The following describes two proteins that form a bound complex.

Sequence of the first protein:
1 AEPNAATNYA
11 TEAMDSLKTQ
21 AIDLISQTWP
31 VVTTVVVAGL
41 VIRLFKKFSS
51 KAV

Sequence of the second protein:
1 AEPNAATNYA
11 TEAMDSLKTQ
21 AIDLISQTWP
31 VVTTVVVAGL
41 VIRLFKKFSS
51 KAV

Contacts between the two chains:
Residue W29 in the first protein interacts with residue V37 in the second protein (closest heavy-atom distance 3.8 Å).
Residue I25 in the first protein contacts residue V37 in the second protein (closest heavy-atom distance 4.9 Å).
Residue M14 in the first protein is in contact with residue L24 in the second protein (closest heavy-atom distance 3.8 Å).
Residue P3 in the first protein is in contact with residue S16 in the second protein (closest heavy-atom distance 3.5 Å).
Residue V32 in the first protein contacts residue K46 in the second protein (closest heavy-atom distance 4.8 Å).
Residue T33 in the first protein interacts with residue F45 in the second protein (closest heavy-atom distance 3.5 Å).
Residue P3 in the first protein is in contact with residue A13 in the second protein (closest heavy-atom distance 4.6 Å).
Residue I25 in the first protein contacts residue V35 in the second protein (closest heavy-atom distance 4.8 Å).
Residue L40 in the first protein interacts with residue F48 in the second protein (closest heavy-atom distance 4.7 Å).
Residue G39 in the first protein is in contact with residue A52 in the second protein (closest heavy-atom distance 5.0 Å).
Residue V32 in the first protein contacts residue I42 in the second protein (closest heavy-atom distance 3.5 Å).
Residue T7 in the first protein interacts with residue Q27 in the second protein (closest heavy-atom distance 5.0 Å).
Residue K47 in the first protein interacts with residue V53 in the second protein (closest heavy-atom distance 4.3 Å).
Residue A10 in the first protein contacts residue L24 in the second protein (closest heavy-atom distance 3.8 Å).
Residue M14 in the first protein interacts with residue V31 in the second protein (closest heavy-atom distance 4.7 Å).
Residue W29 in the first protein is in contact with residue A38 in the second protein (closest heavy-atom distance 3.7 Å).
Residue M14 in the first protein contacts residue Q27 in the second protein (closest heavy-atom distance 3.4 Å).
Residue L40 in the first protein interacts with residue S49 in the second protein (closest heavy-atom distance 4.5 Å).
Residue T7 in the first protein interacts with residue L24 in the second protein (closest heavy-atom distance 3.2 Å).
Residue I25 in the first protein interacts with residue A38 in the second protein (closest heavy-atom distance 3.5 Å).
Residue L40 in the first protein interacts with residue A52 in the second protein (closest heavy-atom distance 3.6 Å).
Residue N8 in the first protein interacts with residue Q20 in the second protein (closest heavy-atom distance 5.0 Å).
Residue R43 in the first protein contacts residue A52 in the second protein (closest heavy-atom distance 3.6 Å).
Residue N4 in the first protein is in contact with residue Q20 in the second protein (closest heavy-atom distance 3.2 Å).
Residue V36 in the first protein is in contact with residue K46 in the second protein (closest heavy-atom distance 4.6 Å).
Residue T7 in the first protein contacts residue D23 in the second protein (closest heavy-atom distance 4.1 Å).
Residue K47 in the first protein interacts with residue A52 in the second protein (closest heavy-atom distance 3.9 Å).
Residue V35 in the first protein is in contact with residue K46 in the second protein (closest heavy-atom distance 4.3 Å).
Residue D15 in the first protein is in contact with residue Q27 in the second protein (closest heavy-atom distance 4.0 Å).
Residue T11 in the first protein is in contact with residue Q27 in the second protein (closest heavy-atom distance 2.9 Å).
Residue G39 in the first protein interacts with residue S49 in the second protein (closest heavy-atom distance 3.6 Å).
Residue V36 in the first protein contacts residue F48 in the second protein (closest heavy-atom distance 3.9 Å).
Residue N4 in the first protein is in contact with residue S16 in the second protein (closest heavy-atom distance 4.2 Å).
Residue T11 in the first protein contacts residue L24 in the second protein (closest heavy-atom distance 4.3 Å).
Residue K18 in the first protein is in contact with residue V31 in the second protein (closest heavy-atom distance 3.9 Å).
Residue I22 in the first protein contacts residue T34 in the second protein (closest heavy-atom distance 3.6 Å).
Residue I25 in the first protein interacts with residue T34 in the second protein (closest heavy-atom distance 3.1 Å).
Residue V36 in the first protein interacts with residue S49 in the second protein (closest heavy-atom distance 3.4 Å).
Residue W29 in the first protein interacts with residue I42 in the second protein (closest heavy-atom distance 3.5 Å).
Residue P3 in the first protein contacts residue L17 in the second protein (closest heavy-atom distance 3.7 Å).
Residue P3 in the first protein interacts with residue Q20 in the second protein (closest heavy-atom distance 3.3 Å).
Residue W29 in the first protein interacts with residue V41 in the second protein (closest heavy-atom distance 3.6 Å).
Residue V36 in the first protein is in contact with residue F45 in the second protein (closest heavy-atom distance 3.1 Å).
Residue R43 in the first protein contacts residue V53 in the second protein (closest heavy-atom distance 3.5 Å).
Residue A21 in the first protein contacts residue V31 in the second protein (closest heavy-atom distance 5.0 Å).
Residue T7 in the first protein is in contact with residue Q20 in the second protein (closest heavy-atom distance 3.3 Å).
Residue V32 in the first protein interacts with residue F45 in the second protein (closest heavy-atom distance 3.7 Å).
Residue K18 in the first protein is in contact with residue P30 in the second protein (closest heavy-atom distance 3.6 Å).
Residue T28 in the first protein interacts with residue I42 in the second protein (closest heavy-atom distance 3.7 Å).
Residue V35 in the first protein contacts residue S49 in the second protein (closest heavy-atom distance 4.0 Å).